Interface contacts:
Residue R90 in chain A interacts with residue E3 in chain B (closest heavy-atom distance 4.2 Å).
Residue F104 in chain A is in contact with residue W4 in chain B (closest heavy-atom distance 3.8 Å).
Residue R90 in chain A interacts with residue W4 in chain B (closest heavy-atom distance 3.1 Å).
Residue R90 in chain A is in contact with residue M7 in chain B (closest heavy-atom distance 2.5 Å).
Residue Y89 in chain A contacts residue N8 in chain B (closest heavy-atom distance 2.5 Å).
Residue F482 in chain A is in contact with residue W4 in chain B (closest heavy-atom distance 4.3 Å).
Residue N37 in chain A interacts with residue Q9 in chain B (closest heavy-atom distance 2.9 Å).
Residue Y89 in chain A interacts with residue M7 in chain B (closest heavy-atom distance 3.9 Å).
Residue V35 in chain A contacts residue N8 in chain B (closest heavy-atom distance 3.8 Å).
Residue F367 in chain A contacts residue N8 in chain B (closest heavy-atom distance 4.6 Å).
Residue V35 in chain A contacts residue M7 in chain B (closest heavy-atom distance 3.5 Å).
Residue D92 in chain A contacts residue W4 in chain B (closest heavy-atom distance 3.6 Å).
Residue F104 in chain A is in contact with residue N8 in chain B (closest heavy-atom distance 4.3 Å).
Residue F102 in chain A interacts with residue W4 in chain B (closest heavy-atom distance 4.2 Å).
Residue V35 in chain A contacts residue Q9 in chain B (closest heavy-atom distance 3.5 Å).
Residue L361 in chain A interacts with residue W4 in chain B (closest heavy-atom distance 4.2 Å).
Residue F104 in chain A is in contact with residue M7 in chain B (closest heavy-atom distance 3.7 Å).
Residue L41 in chain A is in contact with residue N8 in chain B (closest heavy-atom distance 4.6 Å).
Residue L361 in chain A contacts residue A1 in chain B (closest heavy-atom distance 4.9 Å).
Residue F366 in chain A contacts residue W4 in chain B (closest heavy-atom distance 4.3 Å).

Sequence of chain B:
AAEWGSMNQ

The following describes two proteins that form a bound complex.

Sequence of chain A:
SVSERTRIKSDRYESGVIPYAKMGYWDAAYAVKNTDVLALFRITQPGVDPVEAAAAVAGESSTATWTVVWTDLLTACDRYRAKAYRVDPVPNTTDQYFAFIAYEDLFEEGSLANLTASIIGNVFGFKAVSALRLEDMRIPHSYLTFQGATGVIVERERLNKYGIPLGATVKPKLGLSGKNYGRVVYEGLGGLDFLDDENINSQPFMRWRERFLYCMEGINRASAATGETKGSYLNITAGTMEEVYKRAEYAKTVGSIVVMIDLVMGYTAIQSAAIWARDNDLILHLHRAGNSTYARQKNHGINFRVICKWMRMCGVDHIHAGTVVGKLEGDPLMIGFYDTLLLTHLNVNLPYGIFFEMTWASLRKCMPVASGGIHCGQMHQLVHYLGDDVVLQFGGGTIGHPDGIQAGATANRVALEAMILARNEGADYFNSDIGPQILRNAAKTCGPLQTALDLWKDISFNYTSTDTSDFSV